Sequence of chain B:
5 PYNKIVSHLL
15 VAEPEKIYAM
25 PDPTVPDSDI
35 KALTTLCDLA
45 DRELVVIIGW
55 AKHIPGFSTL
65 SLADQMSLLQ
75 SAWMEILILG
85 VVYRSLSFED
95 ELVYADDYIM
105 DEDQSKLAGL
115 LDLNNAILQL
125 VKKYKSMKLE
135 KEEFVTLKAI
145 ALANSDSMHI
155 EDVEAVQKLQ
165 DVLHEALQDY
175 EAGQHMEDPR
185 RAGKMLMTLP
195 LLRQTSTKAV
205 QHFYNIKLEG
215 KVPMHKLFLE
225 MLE

Sequence of chain A:
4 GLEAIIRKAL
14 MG

Contacts between the two chains:
Residue Q69 in chain B contacts residue L13 in chain A (closest heavy-atom distance 3.4 Å).
Residue L66 in chain B interacts with residue L13 in chain A (closest heavy-atom distance 4.7 Å).
Residue M70 in chain B is in contact with residue I9 in chain A (closest heavy-atom distance 4.2 Å).
Residue I52 in chain B interacts with residue A12 in chain A (closest heavy-atom distance 3.5 Å).
Residue L48 in chain B contacts residue I9 in chain A (closest heavy-atom distance 4.5 Å).
Residue I52 in chain B is in contact with residue I9 in chain A (closest heavy-atom distance 3.9 Å).
Residue W77 in chain B interacts with residue L5 in chain A (closest heavy-atom distance 3.3 Å).
Residue K56 in chain B contacts residue L13 in chain A (closest heavy-atom distance 4.1 Å).
Residue D45 in chain B interacts with residue I8 in chain A (closest heavy-atom distance 4.3 Å).
Residue F61 in chain B interacts with residue L13 in chain A (closest heavy-atom distance 4.6 Å).
Residue M70 in chain B is in contact with residue E6 in chain A (closest heavy-atom distance 4.6 Å).
Residue K56 in chain B contacts residue G15 in chain A (closest heavy-atom distance 3.6 Å).
Residue L73 in chain B interacts with residue I9 in chain A (closest heavy-atom distance 3.8 Å).
Residue K56 in chain B interacts with residue A12 in chain A (closest heavy-atom distance 4.8 Å).
Residue Y208 in chain B is in contact with residue L5 in chain A (closest heavy-atom distance 4.6 Å).
Residue Q74 in chain B interacts with residue E6 in chain A (closest heavy-atom distance 3.4 Å).
Residue V49 in chain B contacts residue I8 in chain A (closest heavy-atom distance 4.6 Å).
Residue Q74 in chain B interacts with residue I9 in chain A (closest heavy-atom distance 3.8 Å).
Residue L73 in chain B is in contact with residue L13 in chain A (closest heavy-atom distance 4.3 Å).
Residue M70 in chain B is in contact with residue L13 in chain A (closest heavy-atom distance 3.9 Å).
Residue I52 in chain B is in contact with residue L13 in chain A (closest heavy-atom distance 3.9 Å).
Residue Q74 in chain B interacts with residue L5 in chain A (closest heavy-atom distance 4.4 Å).
Residue M70 in chain B is in contact with residue R10 in chain A (closest heavy-atom distance 3.7 Å).
Residue L48 in chain B contacts residue I8 in chain A (closest heavy-atom distance 4.4 Å).
Residue L48 in chain B contacts residue L5 in chain A (closest heavy-atom distance 3.8 Å).
Residue I52 in chain B interacts with residue I8 in chain A (closest heavy-atom distance 4.3 Å).

These two protein chains interact to form a complex.